Sequence of the second protein:
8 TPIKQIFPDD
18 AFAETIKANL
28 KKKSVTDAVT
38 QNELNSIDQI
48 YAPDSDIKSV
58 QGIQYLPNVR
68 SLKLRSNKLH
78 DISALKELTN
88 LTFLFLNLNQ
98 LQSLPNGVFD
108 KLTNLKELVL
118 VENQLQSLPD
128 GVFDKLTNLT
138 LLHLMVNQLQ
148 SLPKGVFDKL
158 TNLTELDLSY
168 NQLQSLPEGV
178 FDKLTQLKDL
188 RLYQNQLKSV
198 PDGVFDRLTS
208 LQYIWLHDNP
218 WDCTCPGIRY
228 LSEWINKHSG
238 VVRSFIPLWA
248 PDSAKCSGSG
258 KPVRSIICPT

Sequence of the first protein:
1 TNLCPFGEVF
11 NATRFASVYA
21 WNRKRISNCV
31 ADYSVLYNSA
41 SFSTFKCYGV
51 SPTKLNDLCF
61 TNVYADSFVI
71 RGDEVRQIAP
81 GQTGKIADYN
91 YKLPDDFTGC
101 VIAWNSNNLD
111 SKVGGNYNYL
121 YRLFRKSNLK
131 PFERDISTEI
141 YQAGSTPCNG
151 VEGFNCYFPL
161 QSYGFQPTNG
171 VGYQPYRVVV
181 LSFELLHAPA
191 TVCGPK

These two protein chains interact to form a complex.

Residue-level contacts at the interface:
Residue R240 in the second protein contacts residue Q166 in the first protein (closest heavy-atom distance 3.5 Å).
Residue V143 in the second protein is in contact with residue A143 in the first protein (closest heavy-atom distance 3.7 Å).
Residue Q145 in the second protein interacts with residue N155 in the first protein (closest heavy-atom distance 3.1 Å).
Residue I243 in the second protein contacts residue Y117 in the first protein (closest heavy-atom distance 3.2 Å).
Residue F242 in the second protein is in contact with residue Q161 in the first protein (closest heavy-atom distance 3.6 Å).
Residue Y167 in the second protein is in contact with residue F124 in the first protein (closest heavy-atom distance 4.0 Å).
Residue N168 in the second protein interacts with residue F154 in the first protein (closest heavy-atom distance 3.7 Å).
Residue R72 in the second protein interacts with residue Y89 in the first protein (closest heavy-atom distance 3.7 Å).
Residue V239 in the second protein contacts residue Q166 in the first protein (closest heavy-atom distance 3.3 Å).
Residue A247 in the second protein is in contact with residue Q166 in the first protein (closest heavy-atom distance 3.3 Å).
Residue N144 in the second protein is in contact with residue F154 in the first protein (closest heavy-atom distance 4.3 Å).
Residue Y48 in the second protein interacts with residue N128 in the first protein (closest heavy-atom distance 3.6 Å).
Residue D51 in the second protein is in contact with residue S127 in the first protein (closest heavy-atom distance 3.7 Å).
Residue R188 in the second protein contacts residue R71 in the first protein (closest heavy-atom distance 3.7 Å).
Residue R240 in the second protein interacts with residue N169 in the first protein (closest heavy-atom distance 2.8 Å).
Residue P244 in the second protein is in contact with residue Y117 in the first protein (closest heavy-atom distance 3.4 Å).
Residue R72 in the second protein is in contact with residue K126 in the first protein (closest heavy-atom distance 3.1 Å).
Residue Y48 in the second protein is in contact with residue D88 in the first protein (closest heavy-atom distance 4.3 Å).
Residue W246 in the second protein interacts with residue V113 in the first protein (closest heavy-atom distance 3.1 Å).
Residue F242 in the second protein is in contact with residue Y121 in the first protein (closest heavy-atom distance 3.7 Å).
Residue D51 in the second protein contacts residue K126 in the first protein (closest heavy-atom distance 4.2 Å).
Residue R188 in the second protein is in contact with residue K85 in the first protein (closest heavy-atom distance 4.4 Å).
Residue Y48 in the second protein is in contact with residue T83 in the first protein (closest heavy-atom distance 3.3 Å).
Residue F242 in the second protein interacts with residue Y163 in the first protein (closest heavy-atom distance 4.1 Å).
Residue Y210 in the second protein interacts with residue Y173 in the first protein (closest heavy-atom distance 3.4 Å).
Residue E119 in the second protein is in contact with residue Y141 in the first protein (closest heavy-atom distance 2.4 Å).
Residue P244 in the second protein contacts residue S162 in the first protein (closest heavy-atom distance 4.3 Å).
Residue R72 in the second protein interacts with residue S127 in the first protein (closest heavy-atom distance 4.2 Å).
Residue K70 in the second protein contacts residue T83 in the first protein (closest heavy-atom distance 3.0 Å).
Residue V143 in the second protein is in contact with residue Y157 in the first protein (closest heavy-atom distance 4.0 Å).
Residue S241 in the second protein interacts with residue Y117 in the first protein (closest heavy-atom distance 3.1 Å).
Residue D51 in the second protein contacts residue N128 in the first protein (closest heavy-atom distance 2.9 Å).
Residue P50 in the second protein is in contact with residue N128 in the first protein (closest heavy-atom distance 3.7 Å).
Residue R240 in the second protein is in contact with residue T168 in the first protein (closest heavy-atom distance 3.7 Å).
Residue R188 in the second protein is in contact with residue Y173 in the first protein (closest heavy-atom distance 4.3 Å).
Residue Y190 in the second protein interacts with residue Q161 in the first protein (closest heavy-atom distance 3.3 Å).
Residue A247 in the second protein contacts residue G114 in the first protein (closest heavy-atom distance 3.2 Å).
Residue E119 in the second protein is in contact with residue Y89 in the first protein (closest heavy-atom distance 4.3 Å).
Residue S241 in the second protein interacts with residue S162 in the first protein (closest heavy-atom distance 4.1 Å).
Residue L245 in the second protein is in contact with residue G114 in the first protein (closest heavy-atom distance 3.6 Å).
Residue Y210 in the second protein is in contact with residue N169 in the first protein (closest heavy-atom distance 3.6 Å).
Residue L245 in the second protein contacts residue Y117 in the first protein (closest heavy-atom distance 2.8 Å).
Residue K70 in the second protein interacts with residue D88 in the first protein (closest heavy-atom distance 3.8 Å).
Residue Q169 in the second protein is in contact with residue F154 in the first protein (closest heavy-atom distance 3.3 Å).
Residue Y210 in the second protein contacts residue G170 in the first protein (closest heavy-atom distance 2.8 Å).
Residue Y167 in the second protein contacts residue Q161 in the first protein (closest heavy-atom distance 2.7 Å).
Residue W246 in the second protein contacts residue G114 in the first protein (closest heavy-atom distance 4.0 Å).
Residue Y167 in the second protein contacts residue Y157 in the first protein (closest heavy-atom distance 3.7 Å).
Residue F242 in the second protein interacts with residue S162 in the first protein (closest heavy-atom distance 3.0 Å).
Residue Q145 in the second protein is in contact with residue F154 in the first protein (closest heavy-atom distance 4.0 Å).
Residue D186 in the second protein is in contact with residue Y173 in the first protein (closest heavy-atom distance 2.8 Å).
Residue V143 in the second protein contacts residue F124 in the first protein (closest heavy-atom distance 3.3 Å).
Residue A247 in the second protein contacts residue Y117 in the first protein (closest heavy-atom distance 3.8 Å).
Residue Y190 in the second protein contacts residue L123 in the first protein (closest heavy-atom distance 4.3 Å).
Residue R72 in the second protein is in contact with residue R125 in the first protein (closest heavy-atom distance 3.1 Å).
Residue K70 in the second protein is in contact with residue G84 in the first protein (closest heavy-atom distance 3.6 Å).
Residue Y167 in the second protein contacts residue L123 in the first protein (closest heavy-atom distance 3.6 Å).
Residue R72 in the second protein interacts with residue Y141 in the first protein (closest heavy-atom distance 3.2 Å).
Residue S241 in the second protein contacts residue Y163 in the first protein (closest heavy-atom distance 4.0 Å).
Residue S241 in the second protein is in contact with residue G164 in the first protein (closest heavy-atom distance 3.9 Å).